Sequence of chain A:
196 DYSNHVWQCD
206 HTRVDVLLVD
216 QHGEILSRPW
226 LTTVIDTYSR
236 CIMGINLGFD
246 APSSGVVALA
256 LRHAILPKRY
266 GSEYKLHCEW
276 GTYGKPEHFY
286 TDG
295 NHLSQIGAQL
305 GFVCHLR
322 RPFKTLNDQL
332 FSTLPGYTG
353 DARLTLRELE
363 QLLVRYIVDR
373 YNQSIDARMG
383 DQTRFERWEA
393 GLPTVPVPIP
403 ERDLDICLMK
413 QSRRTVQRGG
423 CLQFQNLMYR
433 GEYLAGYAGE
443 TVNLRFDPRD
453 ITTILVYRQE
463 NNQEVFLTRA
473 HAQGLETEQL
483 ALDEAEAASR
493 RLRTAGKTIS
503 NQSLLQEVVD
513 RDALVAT

These two protein chains interact to form a complex.

Sequence of chain B:
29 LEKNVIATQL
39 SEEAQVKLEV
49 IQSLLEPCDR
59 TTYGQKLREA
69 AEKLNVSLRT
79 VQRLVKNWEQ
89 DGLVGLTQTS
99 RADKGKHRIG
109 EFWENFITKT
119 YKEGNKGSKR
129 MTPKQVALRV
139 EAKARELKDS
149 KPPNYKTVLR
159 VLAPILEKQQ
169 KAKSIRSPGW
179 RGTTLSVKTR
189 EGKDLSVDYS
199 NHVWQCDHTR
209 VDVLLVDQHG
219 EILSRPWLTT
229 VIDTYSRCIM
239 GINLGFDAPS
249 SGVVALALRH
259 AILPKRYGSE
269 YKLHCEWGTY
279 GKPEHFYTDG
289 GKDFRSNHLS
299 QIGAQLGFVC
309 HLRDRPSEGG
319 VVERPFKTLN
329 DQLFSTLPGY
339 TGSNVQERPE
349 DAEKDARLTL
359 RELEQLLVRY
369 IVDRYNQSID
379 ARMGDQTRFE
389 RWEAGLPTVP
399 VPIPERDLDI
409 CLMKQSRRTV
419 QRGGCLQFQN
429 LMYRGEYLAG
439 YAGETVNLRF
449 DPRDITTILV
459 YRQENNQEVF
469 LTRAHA

Contacts between the two chains:
Residue Q37 in chain B interacts with residue Q299 in chain A (closest heavy-atom distance 1.8 Å).
Residue N32 in chain B interacts with residue D407 in chain A (closest heavy-atom distance 2.4 Å).
Residue L91 in chain B is in contact with residue Q299 in chain A (closest heavy-atom distance 3.5 Å).
Residue L91 in chain B contacts residue A302 in chain A (closest heavy-atom distance 4.2 Å).
Residue I173 in chain B interacts with residue R420 in chain A (closest heavy-atom distance 1.9 Å).
Residue I34 in chain B contacts residue Q303 in chain A (closest heavy-atom distance 4.2 Å).
Residue D383 in chain B is in contact with residue G498 in chain A (closest heavy-atom distance 3.9 Å).
Residue K31 in chain B is in contact with residue F468 in chain A (closest heavy-atom distance 4.2 Å).
Residue R179 in chain B interacts with residue M430 in chain A (closest heavy-atom distance 3.7 Å).
Residue I173 in chain B interacts with residue G441 in chain A (closest heavy-atom distance 3.0 Å).
Residue L46 in chain B interacts with residue A302 in chain A (closest heavy-atom distance 4.0 Å).
Residue I34 in chain B is in contact with residue Y459 in chain A (closest heavy-atom distance 3.9 Å).
Residue W86 in chain B contacts residue A302 in chain A (closest heavy-atom distance 3.1 Å).
Residue R174 in chain B contacts residue Q419 in chain A (closest heavy-atom distance 3.7 Å).
Residue H272 in chain B is in contact with residue L506 in chain A (closest heavy-atom distance 4.2 Å).
Residue P176 in chain B contacts residue R420 in chain A (closest heavy-atom distance 4.1 Å).
Residue I377 in chain B contacts residue I501 in chain A (closest heavy-atom distance 2.2 Å).
Residue K169 in chain B contacts residue G441 in chain A (closest heavy-atom distance 3.4 Å).
Residue I34 in chain B interacts with residue Q465 in chain A (closest heavy-atom distance 4.1 Å).
Residue I173 in chain B contacts residue A440 in chain A (closest heavy-atom distance 3.2 Å).
Residue T36 in chain B contacts residue E466 in chain A (closest heavy-atom distance 4.0 Å).
Residue D383 in chain B interacts with residue T500 in chain A (closest heavy-atom distance 4.0 Å).
Residue D371 in chain B is in contact with residue V510 in chain A (closest heavy-atom distance 4.1 Å).
Residue V33 in chain B is in contact with residue V467 in chain A (closest heavy-atom distance 3.4 Å).
Residue R174 in chain B is in contact with residue R420 in chain A (closest heavy-atom distance 4.2 Å).
Residue D383 in chain B interacts with residue I501 in chain A (closest heavy-atom distance 3.2 Å).
Residue A35 in chain B interacts with residue N464 in chain A (closest heavy-atom distance 3.9 Å).
Residue V33 in chain B contacts residue E466 in chain A (closest heavy-atom distance 4.1 Å).
Residue L364 in chain B contacts residue D514 in chain A (closest heavy-atom distance 3.8 Å).
Residue I34 in chain B is in contact with residue D407 in chain A (closest heavy-atom distance 2.7 Å).
Residue R179 in chain B is in contact with residue Q425 in chain A (closest heavy-atom distance 4.2 Å).
Residue I173 in chain B contacts residue Q419 in chain A (closest heavy-atom distance 4.2 Å).
Residue R367 in chain B interacts with residue E509 in chain A (closest heavy-atom distance 3.8 Å).
Residue T36 in chain B contacts residue Q465 in chain A (closest heavy-atom distance 2.5 Å).
Residue L38 in chain B interacts with residue Q299 in chain A (closest heavy-atom distance 4.0 Å).
Residue S175 in chain B is in contact with residue Q419 in chain A (closest heavy-atom distance 3.9 Å).
Residue T36 in chain B interacts with residue N464 in chain A (closest heavy-atom distance 2.2 Å).
Residue G382 in chain B interacts with residue L494 in chain A (closest heavy-atom distance 4.2 Å).
Residue Q37 in chain B contacts residue N295 in chain A (closest heavy-atom distance 4.2 Å).
Residue R372 in chain B contacts residue L507 in chain A (closest heavy-atom distance 2.9 Å).
Residue P176 in chain B is in contact with residue M430 in chain A (closest heavy-atom distance 4.0 Å).
Residue L331 in chain B contacts residue D514 in chain A (closest heavy-atom distance 3.9 Å).
Residue I34 in chain B interacts with residue E466 in chain A (closest heavy-atom distance 3.3 Å).
Residue R367 in chain B contacts residue R513 in chain A (closest heavy-atom distance 3.8 Å).
Residue R179 in chain B contacts residue N428 in chain A (closest heavy-atom distance 4.0 Å).
Residue D371 in chain B interacts with residue L506 in chain A (closest heavy-atom distance 4.0 Å).
Residue N32 in chain B contacts residue F468 in chain A (closest heavy-atom distance 4.1 Å).
Residue V33 in chain B contacts residue Q465 in chain A (closest heavy-atom distance 3.2 Å).
Residue H272 in chain B interacts with residue E509 in chain A (closest heavy-atom distance 3.7 Å).
Residue N32 in chain B is in contact with residue Y459 in chain A (closest heavy-atom distance 3.6 Å).
Residue N32 in chain B interacts with residue R404 in chain A (closest heavy-atom distance 3.0 Å).
Residue T36 in chain B contacts residue Q461 in chain A (closest heavy-atom distance 4.2 Å).
Residue K169 in chain B contacts residue E442 in chain A (closest heavy-atom distance 3.5 Å).
Residue D383 in chain B is in contact with residue A497 in chain A (closest heavy-atom distance 2.1 Å).
Residue L91 in chain B interacts with residue Q303 in chain A (closest heavy-atom distance 2.8 Å).
Residue P176 in chain B is in contact with residue Q419 in chain A (closest heavy-atom distance 2.8 Å).
Residue H272 in chain B interacts with residue S505 in chain A (closest heavy-atom distance 4.2 Å).
Residue I34 in chain B contacts residue R447 in chain A (closest heavy-atom distance 4.0 Å).
Residue R367 in chain B interacts with residue V510 in chain A (closest heavy-atom distance 2.6 Å).
Residue E30 in chain B interacts with residue R404 in chain A (closest heavy-atom distance 4.1 Å).